This data describes a binding interaction between two proteins.

Sequence of the first protein:
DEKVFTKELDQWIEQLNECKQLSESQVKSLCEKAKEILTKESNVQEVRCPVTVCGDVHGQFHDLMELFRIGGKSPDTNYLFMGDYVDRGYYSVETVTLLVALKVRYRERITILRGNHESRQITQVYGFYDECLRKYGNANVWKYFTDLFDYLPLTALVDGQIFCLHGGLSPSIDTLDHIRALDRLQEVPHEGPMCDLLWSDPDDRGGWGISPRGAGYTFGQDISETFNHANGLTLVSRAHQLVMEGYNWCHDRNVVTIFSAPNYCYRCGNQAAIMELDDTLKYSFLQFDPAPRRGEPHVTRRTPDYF

Sequence of the second protein:
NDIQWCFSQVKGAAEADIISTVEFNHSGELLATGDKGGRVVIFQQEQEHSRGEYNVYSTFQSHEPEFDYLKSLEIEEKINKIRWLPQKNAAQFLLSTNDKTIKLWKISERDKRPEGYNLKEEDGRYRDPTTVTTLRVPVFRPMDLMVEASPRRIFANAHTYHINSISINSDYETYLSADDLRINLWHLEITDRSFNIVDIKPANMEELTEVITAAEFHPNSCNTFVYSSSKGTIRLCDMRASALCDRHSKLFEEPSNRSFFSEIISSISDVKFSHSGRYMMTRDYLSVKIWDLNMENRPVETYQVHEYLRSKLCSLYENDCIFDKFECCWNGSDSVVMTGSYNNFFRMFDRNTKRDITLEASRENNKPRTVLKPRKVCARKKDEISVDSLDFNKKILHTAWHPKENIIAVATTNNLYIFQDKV

Interface contacts:
Residue A264 in the second protein is in contact with residue T306 in the first protein (closest heavy-atom distance 3.5 Å).
Residue D220 in the second protein contacts residue R304 in the first protein (closest heavy-atom distance 3.9 Å).
Residue F216 in the second protein interacts with residue Y309 in the first protein (closest heavy-atom distance 3.5 Å).
Residue F216 in the second protein contacts residue P307 in the first protein (closest heavy-atom distance 3.6 Å).
Residue V219 in the second protein interacts with residue R304 in the first protein (closest heavy-atom distance 4.0 Å).
Residue Y90 in the second protein interacts with residue Y129 in the first protein (closest heavy-atom distance 3.6 Å).
Residue F88 in the second protein interacts with residue V128 in the first protein (closest heavy-atom distance 4.6 Å).
Residue L91 in the second protein contacts residue Y269 in the first protein (closest heavy-atom distance 4.0 Å).
Residue Y90 in the second protein interacts with residue R91 in the first protein (closest heavy-atom distance 3.0 Å).
Residue N217 in the second protein interacts with residue V302 in the first protein (closest heavy-atom distance 3.6 Å).
Residue L206 in the second protein is in contact with residue F310 in the first protein (closest heavy-atom distance 3.5 Å).
Residue F216 in the second protein is in contact with residue R305 in the first protein (closest heavy-atom distance 3.7 Å).
Residue D213 in the second protein interacts with residue G298 in the first protein (closest heavy-atom distance 5.0 Å).
Residue F216 in the second protein contacts residue F310 in the first protein (closest heavy-atom distance 4.5 Å).
Residue L91 in the second protein contacts residue C268 in the first protein (closest heavy-atom distance 3.7 Å).
Residue K92 in the second protein is in contact with residue R270 in the first protein (closest heavy-atom distance 4.1 Å).
Residue I211 in the second protein is in contact with residue Y309 in the first protein (closest heavy-atom distance 3.5 Å).
Residue R214 in the second protein is in contact with residue Y309 in the first protein (closest heavy-atom distance 4.1 Å).
Residue R214 in the second protein contacts residue D308 in the first protein (closest heavy-atom distance 2.9 Å).
Residue Y90 in the second protein is in contact with residue C268 in the first protein (closest heavy-atom distance 4.8 Å).
Residue D267 in the second protein contacts residue R304 in the first protein (closest heavy-atom distance 3.1 Å).
Residue S215 in the second protein contacts residue Y309 in the first protein (closest heavy-atom distance 3.8 Å).
Residue D213 in the second protein contacts residue H301 in the first protein (closest heavy-atom distance 3.1 Å).
Residue F216 in the second protein contacts residue R304 in the first protein (closest heavy-atom distance 3.2 Å).
Residue M260 in the second protein interacts with residue F310 in the first protein (closest heavy-atom distance 3.4 Å).
Residue T195 in the second protein interacts with residue F310 in the first protein (closest heavy-atom distance 4.7 Å).
Residue N178 in the second protein is in contact with residue V302 in the first protein (closest heavy-atom distance 4.7 Å).
Residue S93 in the second protein contacts residue R91 in the first protein (closest heavy-atom distance 4.3 Å).
Residue L91 in the second protein is in contact with residue G92 in the first protein (closest heavy-atom distance 4.9 Å).
Residue I211 in the second protein contacts residue D308 in the first protein (closest heavy-atom distance 5.0 Å).
Residue R214 in the second protein contacts residue H301 in the first protein (closest heavy-atom distance 3.2 Å).
Residue L91 in the second protein interacts with residue R270 in the first protein (closest heavy-atom distance 3.1 Å).
Residue N178 in the second protein is in contact with residue H301 in the first protein (closest heavy-atom distance 4.7 Å).
Residue W207 in the second protein interacts with residue Y309 in the first protein (closest heavy-atom distance 4.2 Å).
Residue L91 in the second protein interacts with residue Y93 in the first protein (closest heavy-atom distance 3.9 Å).
Residue S215 in the second protein contacts residue T303 in the first protein (closest heavy-atom distance 3.3 Å).
Residue S215 in the second protein contacts residue V302 in the first protein (closest heavy-atom distance 3.4 Å).
Residue N217 in the second protein contacts residue R304 in the first protein (closest heavy-atom distance 3.1 Å).
Residue R214 in the second protein contacts residue P307 in the first protein (closest heavy-atom distance 4.3 Å).
Residue F216 in the second protein interacts with residue T306 in the first protein (closest heavy-atom distance 3.9 Å).
Residue N217 in the second protein is in contact with residue T303 in the first protein (closest heavy-atom distance 3.0 Å).
Residue H208 in the second protein interacts with residue Y309 in the first protein (closest heavy-atom distance 3.7 Å).
Residue Y90 in the second protein contacts residue D133 in the first protein (closest heavy-atom distance 2.3 Å).
Residue Y90 in the second protein is in contact with residue Q127 in the first protein (closest heavy-atom distance 4.9 Å).
Residue Y90 in the second protein contacts residue G130 in the first protein (closest heavy-atom distance 3.4 Å).
Residue S215 in the second protein contacts residue P307 in the first protein (closest heavy-atom distance 5.0 Å).
Residue L265 in the second protein interacts with residue R304 in the first protein (closest heavy-atom distance 3.4 Å).
Residue I218 in the second protein interacts with residue R304 in the first protein (closest heavy-atom distance 2.8 Å).
Residue Y90 in the second protein contacts residue V128 in the first protein (closest heavy-atom distance 3.1 Å).
Residue S215 in the second protein contacts residue H301 in the first protein (closest heavy-atom distance 2.9 Å).
Residue N205 in the second protein interacts with residue V302 in the first protein (closest heavy-atom distance 3.8 Å).
Residue S93 in the second protein interacts with residue Y129 in the first protein (closest heavy-atom distance 4.2 Å).
Residue L206 in the second protein is in contact with residue Y309 in the first protein (closest heavy-atom distance 3.0 Å).
Residue F216 in the second protein contacts residue T303 in the first protein (closest heavy-atom distance 3.3 Å).
Residue L91 in the second protein contacts residue R91 in the first protein (closest heavy-atom distance 3.7 Å).
Residue A179 in the second protein is in contact with residue V302 in the first protein (closest heavy-atom distance 3.4 Å).
Residue T195 in the second protein contacts residue Y309 in the first protein (closest heavy-atom distance 4.6 Å).